Interface contacts:
Residue I19 in the second protein contacts residue I10 in the first protein (closest heavy-atom distance 3.4 Å).
Residue F22 in the second protein contacts residue I9 in the first protein (closest heavy-atom distance 3.8 Å).
Residue R85 in the second protein contacts residue I10 in the first protein (closest heavy-atom distance 4.0 Å).
Residue Q30 in the second protein contacts residue P6 in the first protein (closest heavy-atom distance 3.4 Å).
Residue N35 in the second protein interacts with residue F5 in the first protein (closest heavy-atom distance 3.8 Å).
Residue L18 in the second protein is in contact with residue I10 in the first protein (closest heavy-atom distance 4.5 Å).
Residue R50 in the second protein is in contact with residue I9 in the first protein (closest heavy-atom distance 3.5 Å).
Residue L88 in the second protein is in contact with residue I10 in the first protein (closest heavy-atom distance 3.2 Å).
Residue Q34 in the second protein interacts with residue N2 in the first protein (closest heavy-atom distance 2.7 Å).
Residue I24 in the second protein interacts with residue I10 in the first protein (closest heavy-atom distance 4.2 Å).
Residue I24 in the second protein is in contact with residue S8 in the first protein (closest heavy-atom distance 2.9 Å).
Residue T89 in the second protein contacts residue I10 in the first protein (closest heavy-atom distance 3.6 Å).
Residue R85 in the second protein interacts with residue S8 in the first protein (closest heavy-atom distance 4.3 Å).
Residue G25 in the second protein is in contact with residue T7 in the first protein (closest heavy-atom distance 4.3 Å).
Residue S23 in the second protein is in contact with residue S8 in the first protein (closest heavy-atom distance 3.1 Å).
Residue S23 in the second protein contacts residue I10 in the first protein (closest heavy-atom distance 4.7 Å).
Residue F22 in the second protein interacts with residue S8 in the first protein (closest heavy-atom distance 4.1 Å).
Residue S23 in the second protein interacts with residue T7 in the first protein (closest heavy-atom distance 4.6 Å).
Residue F22 in the second protein interacts with residue I10 in the first protein (closest heavy-atom distance 2.9 Å).
Residue I24 in the second protein is in contact with residue P6 in the first protein (closest heavy-atom distance 4.1 Å).
Residue F37 in the second protein interacts with residue F5 in the first protein (closest heavy-atom distance 4.2 Å).
Residue T49 in the second protein contacts residue F5 in the first protein (closest heavy-atom distance 3.6 Å).
Residue H81 in the second protein contacts residue S8 in the first protein (closest heavy-atom distance 2.7 Å).
Residue S23 in the second protein contacts residue I9 in the first protein (closest heavy-atom distance 3.6 Å).
Residue Q34 in the second protein interacts with residue R4 in the first protein (closest heavy-atom distance 3.5 Å).
Residue D31 in the second protein contacts residue R4 in the first protein (closest heavy-atom distance 4.5 Å).
Residue R50 in the second protein contacts residue T7 in the first protein (closest heavy-atom distance 4.2 Å).
Residue G26 in the second protein contacts residue F5 in the first protein (closest heavy-atom distance 3.9 Å).
Residue G26 in the second protein interacts with residue P6 in the first protein (closest heavy-atom distance 4.5 Å).
Residue T49 in the second protein is in contact with residue T7 in the first protein (closest heavy-atom distance 3.5 Å).
Residue L20 in the second protein contacts residue I10 in the first protein (closest heavy-atom distance 2.8 Å).
Residue G25 in the second protein is in contact with residue F5 in the first protein (closest heavy-atom distance 3.8 Å).
Residue G25 in the second protein interacts with residue P6 in the first protein (closest heavy-atom distance 3.9 Å).
Residue H81 in the second protein contacts residue P6 in the first protein (closest heavy-atom distance 3.9 Å).
Residue G21 in the second protein interacts with residue I10 in the first protein (closest heavy-atom distance 3.0 Å).
Residue P36 in the second protein is in contact with residue F5 in the first protein (closest heavy-atom distance 3.6 Å).
Residue Q34 in the second protein interacts with residue F5 in the first protein (closest heavy-atom distance 3.4 Å).
Residue H81 in the second protein contacts residue T7 in the first protein (closest heavy-atom distance 4.3 Å).
Residue I24 in the second protein is in contact with residue T7 in the first protein (closest heavy-atom distance 3.0 Å).

This data describes a binding interaction between two proteins.

Sequence of the first protein:
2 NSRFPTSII

Sequence of the second protein:
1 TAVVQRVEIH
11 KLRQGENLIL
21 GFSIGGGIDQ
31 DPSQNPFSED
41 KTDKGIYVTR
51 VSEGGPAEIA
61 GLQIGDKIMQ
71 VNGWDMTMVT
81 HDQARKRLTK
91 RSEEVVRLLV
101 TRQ